These two protein chains interact to form a complex.

Contacts between the two chains:
Residue E47 in chain B contacts residue L436 in chain A (closest heavy-atom distance 3.7 Å).
Residue T341 in chain B contacts residue M306 in chain A (closest heavy-atom distance 3.9 Å).
Residue R64 in chain B is in contact with residue P412 in chain A (closest heavy-atom distance 3.6 Å).
Residue K107 in chain B contacts residue E105 in chain A (closest heavy-atom distance 2.6 Å).
Residue A48 in chain B is in contact with residue F437 in chain A (closest heavy-atom distance 3.6 Å).
Residue P347 in chain B contacts residue A440 in chain A (closest heavy-atom distance 3.8 Å).
Residue H316 in chain B interacts with residue T10 in chain A (closest heavy-atom distance 4.0 Å).
Residue R362 in chain B contacts residue I446 in chain A (closest heavy-atom distance 3.3 Å).
Residue H348 in chain B interacts with residue S443 in chain A (closest heavy-atom distance 2.7 Å).
Residue D356 in chain B is in contact with residue R404 in chain A (closest heavy-atom distance 2.6 Å).
Residue M359 in chain B is in contact with residue P412 in chain A (closest heavy-atom distance 3.2 Å).
Residue S331 in chain B interacts with residue L447 in chain A (closest heavy-atom distance 3.8 Å).
Residue S58 in chain B interacts with residue L415 in chain A (closest heavy-atom distance 3.9 Å).
Residue D353 in chain B interacts with residue R14 in chain A (closest heavy-atom distance 3.1 Å).
Residue L355 in chain B is in contact with residue A440 in chain A (closest heavy-atom distance 3.8 Å).
Residue R64 in chain B interacts with residue Q408 in chain A (closest heavy-atom distance 3.1 Å).
Residue I361 in chain B interacts with residue F437 in chain A (closest heavy-atom distance 3.5 Å).
Residue E310 in chain B contacts residue Y102 in chain A (closest heavy-atom distance 3.6 Å).
Residue H316 in chain B contacts residue R14 in chain A (closest heavy-atom distance 3.9 Å).
Residue D353 in chain B interacts with residue V97 in chain A (closest heavy-atom distance 3.8 Å).
Residue T341 in chain B is in contact with residue R339 in chain A (closest heavy-atom distance 3.0 Å).
Residue R362 in chain B is in contact with residue Y438 in chain A (closest heavy-atom distance 3.2 Å).
Residue A62 in chain B contacts residue Q13 in chain A (closest heavy-atom distance 3.1 Å).
Residue I344 in chain B contacts residue M306 in chain A (closest heavy-atom distance 3.8 Å).
Residue I360 in chain B interacts with residue Y438 in chain A (closest heavy-atom distance 2.8 Å).
Residue N44 in chain B interacts with residue E435 in chain A (closest heavy-atom distance 3.3 Å).
Residue D343 in chain B is in contact with residue R339 in chain A (closest heavy-atom distance 2.8 Å).
Residue L352 in chain B contacts residue N332 in chain A (closest heavy-atom distance 3.7 Å).
Residue R357 in chain B contacts residue R14 in chain A (closest heavy-atom distance 3.2 Å).
Residue I360 in chain B interacts with residue A440 in chain A (closest heavy-atom distance 3.6 Å).
Residue E320 in chain B interacts with residue Q13 in chain A (closest heavy-atom distance 3.4 Å).
Residue N44 in chain B interacts with residue L436 in chain A (closest heavy-atom distance 3.4 Å).
Residue E310 in chain B interacts with residue T104 in chain A (closest heavy-atom distance 3.3 Å).
Residue R357 in chain B contacts residue R404 in chain A (closest heavy-atom distance 3.8 Å).
Residue I52 in chain B interacts with residue F437 in chain A (closest heavy-atom distance 4.0 Å).
Residue P347 in chain B contacts residue A444 in chain A (closest heavy-atom distance 3.8 Å).
Residue N335 in chain B interacts with residue A444 in chain A (closest heavy-atom distance 3.2 Å).
Residue E47 in chain B contacts residue E432 in chain A (closest heavy-atom distance 3.6 Å).
Residue L55 in chain B is in contact with residue L415 in chain A (closest heavy-atom distance 3.8 Å).
Residue E320 in chain B contacts residue T9 in chain A (closest heavy-atom distance 3.7 Å).
Residue L352 in chain B interacts with residue E303 in chain A (closest heavy-atom distance 3.9 Å).
Residue T313 in chain B contacts residue S99 in chain A (closest heavy-atom distance 3.2 Å).
Residue A48 in chain B contacts residue L436 in chain A (closest heavy-atom distance 3.4 Å).
Residue E320 in chain B contacts residue T10 in chain A (closest heavy-atom distance 3.3 Å).
Residue I360 in chain B is in contact with residue S443 in chain A (closest heavy-atom distance 3.7 Å).
Residue P71 in chain B is in contact with residue L447 in chain A (closest heavy-atom distance 3.9 Å).
Residue I309 in chain B is in contact with residue Y102 in chain A (closest heavy-atom distance 3.7 Å).
Residue D356 in chain B interacts with residue Q408 in chain A (closest heavy-atom distance 3.9 Å).
Residue I344 in chain B is in contact with residue R333 in chain A (closest heavy-atom distance 3.6 Å).
Residue L55 in chain B is in contact with residue T411 in chain A (closest heavy-atom distance 3.8 Å).
Residue R333 in chain B interacts with residue L447 in chain A (closest heavy-atom distance 3.2 Å).
Residue N332 in chain B contacts residue L447 in chain A (closest heavy-atom distance 3.7 Å).
Residue G70 in chain B interacts with residue L447 in chain A (closest heavy-atom distance 3.7 Å).
Residue T313 in chain B contacts residue Y102 in chain A (closest heavy-atom distance 3.5 Å).
Residue T109 in chain B interacts with residue T104 in chain A (closest heavy-atom distance 3.1 Å).
Residue I344 in chain B interacts with residue R339 in chain A (closest heavy-atom distance 3.0 Å).
Residue G334 in chain B contacts residue A444 in chain A (closest heavy-atom distance 3.4 Å).
Residue E54 in chain B contacts residue L415 in chain A (closest heavy-atom distance 3.5 Å).
Residue I360 in chain B interacts with residue F437 in chain A (closest heavy-atom distance 3.3 Å).
Residue H348 in chain B is in contact with residue A444 in chain A (closest heavy-atom distance 3.8 Å).

Sequence of chain B:
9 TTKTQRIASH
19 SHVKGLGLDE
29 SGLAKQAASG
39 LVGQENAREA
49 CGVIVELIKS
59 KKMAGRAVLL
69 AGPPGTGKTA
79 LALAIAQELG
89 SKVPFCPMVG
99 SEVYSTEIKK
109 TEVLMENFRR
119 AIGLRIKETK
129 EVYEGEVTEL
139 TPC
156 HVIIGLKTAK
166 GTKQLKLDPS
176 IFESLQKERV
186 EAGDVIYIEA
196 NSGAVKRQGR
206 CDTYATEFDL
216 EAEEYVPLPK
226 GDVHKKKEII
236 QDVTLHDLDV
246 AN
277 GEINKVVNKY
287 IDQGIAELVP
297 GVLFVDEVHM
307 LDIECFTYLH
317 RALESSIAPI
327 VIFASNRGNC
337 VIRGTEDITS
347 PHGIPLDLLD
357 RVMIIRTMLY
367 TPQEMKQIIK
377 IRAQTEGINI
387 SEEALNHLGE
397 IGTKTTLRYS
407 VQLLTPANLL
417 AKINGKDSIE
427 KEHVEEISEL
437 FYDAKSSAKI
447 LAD

Sequence of chain A:
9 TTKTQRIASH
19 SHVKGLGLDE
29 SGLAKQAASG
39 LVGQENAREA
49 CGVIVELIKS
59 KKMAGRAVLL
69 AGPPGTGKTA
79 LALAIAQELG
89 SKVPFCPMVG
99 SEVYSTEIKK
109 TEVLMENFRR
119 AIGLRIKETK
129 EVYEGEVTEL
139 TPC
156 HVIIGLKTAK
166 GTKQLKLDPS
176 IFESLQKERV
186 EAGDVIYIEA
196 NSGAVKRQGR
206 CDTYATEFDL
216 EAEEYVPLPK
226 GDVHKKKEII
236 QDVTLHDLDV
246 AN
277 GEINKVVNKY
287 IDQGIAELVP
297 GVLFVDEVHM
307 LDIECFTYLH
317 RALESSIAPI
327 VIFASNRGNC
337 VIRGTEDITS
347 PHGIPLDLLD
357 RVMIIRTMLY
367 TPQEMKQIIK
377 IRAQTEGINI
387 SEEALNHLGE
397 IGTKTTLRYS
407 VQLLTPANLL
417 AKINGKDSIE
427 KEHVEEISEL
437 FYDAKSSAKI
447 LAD